The following describes two proteins that form a bound complex.

Sequence of chain A:
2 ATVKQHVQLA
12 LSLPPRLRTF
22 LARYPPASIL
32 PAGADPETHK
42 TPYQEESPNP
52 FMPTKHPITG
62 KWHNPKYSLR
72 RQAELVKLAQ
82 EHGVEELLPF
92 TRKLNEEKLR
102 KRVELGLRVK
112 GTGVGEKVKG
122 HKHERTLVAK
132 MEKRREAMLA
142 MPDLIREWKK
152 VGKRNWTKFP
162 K

Sequence of chain B:
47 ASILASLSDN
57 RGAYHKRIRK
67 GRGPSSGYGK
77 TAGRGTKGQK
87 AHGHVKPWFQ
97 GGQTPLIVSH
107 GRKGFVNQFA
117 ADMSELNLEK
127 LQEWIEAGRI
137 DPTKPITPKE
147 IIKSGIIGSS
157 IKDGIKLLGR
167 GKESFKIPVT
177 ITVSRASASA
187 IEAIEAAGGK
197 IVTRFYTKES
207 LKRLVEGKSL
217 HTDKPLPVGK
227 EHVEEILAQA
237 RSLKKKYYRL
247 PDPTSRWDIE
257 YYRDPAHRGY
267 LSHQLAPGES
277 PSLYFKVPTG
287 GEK

Residue-level contacts at the interface:
Residue G225 in chain B contacts residue E105 in chain A (closest heavy-atom distance 3.9 Å).
Residue V224 in chain B is in contact with residue R103 in chain A (closest heavy-atom distance 4.5 Å).
Residue V229 in chain B contacts residue R101 in chain A (closest heavy-atom distance 4.7 Å).
Residue V224 in chain B contacts residue V104 in chain A (closest heavy-atom distance 3.4 Å).
Residue K242 in chain B contacts residue Q81 in chain A (closest heavy-atom distance 3.5 Å).
Residue S251 in chain B interacts with residue T113 in chain A (closest heavy-atom distance 4.0 Å).
Residue R237 in chain B interacts with residue E97 in chain A (closest heavy-atom distance 3.1 Å).
Residue Y280 in chain B interacts with residue E125 in chain A (closest heavy-atom distance 4.1 Å).
Residue K241 in chain B interacts with residue Q81 in chain A (closest heavy-atom distance 4.6 Å).
Residue R252 in chain B interacts with residue V119 in chain A (closest heavy-atom distance 3.9 Å).
Residue R252 in chain B interacts with residue T113 in chain A (closest heavy-atom distance 4.0 Å).
Residue K282 in chain B contacts residue K118 in chain A (closest heavy-atom distance 4.1 Å).
Residue R245 in chain B contacts residue R103 in chain A (closest heavy-atom distance 4.0 Å).
Residue L279 in chain B contacts residue V119 in chain A (closest heavy-atom distance 3.8 Å).
Residue P223 in chain B is in contact with residue R103 in chain A (closest heavy-atom distance 4.7 Å).
Residue H228 in chain B interacts with residue V104 in chain A (closest heavy-atom distance 3.7 Å).
Residue K226 in chain B interacts with residue E105 in chain A (closest heavy-atom distance 4.3 Å).
Residue Y280 in chain B contacts residue G121 in chain A (closest heavy-atom distance 4.1 Å).
Residue P223 in chain B is in contact with residue V104 in chain A (closest heavy-atom distance 3.7 Å).
Residue I232 in chain B is in contact with residue L100 in chain A (closest heavy-atom distance 3.9 Å).
Residue L222 in chain B is in contact with residue V104 in chain A (closest heavy-atom distance 4.3 Å).
Residue R252 in chain B interacts with residue H122 in chain A (closest heavy-atom distance 3.7 Å).
Residue L233 in chain B is in contact with residue E97 in chain A (closest heavy-atom distance 3.9 Å).
Residue T250 in chain B is in contact with residue T113 in chain A (closest heavy-atom distance 2.8 Å).
Residue K242 in chain B interacts with residue N96 in chain A (closest heavy-atom distance 3.6 Å).
Residue T250 in chain B interacts with residue V110 in chain A (closest heavy-atom distance 4.0 Å).
Residue Y280 in chain B is in contact with residue R126 in chain A (closest heavy-atom distance 3.3 Å).
Residue R252 in chain B contacts residue E125 in chain A (closest heavy-atom distance 3.0 Å).
Residue L222 in chain B interacts with residue L100 in chain A (closest heavy-atom distance 4.4 Å).
Residue L222 in chain B is in contact with residue R103 in chain A (closest heavy-atom distance 4.1 Å).
Residue V224 in chain B is in contact with residue L106 in chain A (closest heavy-atom distance 4.1 Å).
Residue Y280 in chain B is in contact with residue V119 in chain A (closest heavy-atom distance 3.9 Å).
Residue G225 in chain B contacts residue V104 in chain A (closest heavy-atom distance 2.5 Å).
Residue L279 in chain B interacts with residue K118 in chain A (closest heavy-atom distance 4.8 Å).
Residue R245 in chain B is in contact with residue L100 in chain A (closest heavy-atom distance 3.5 Å).
Residue A236 in chain B interacts with residue L100 in chain A (closest heavy-atom distance 4.7 Å).
Residue F281 in chain B contacts residue L128 in chain A (closest heavy-atom distance 4.1 Å).
Residue Y244 in chain B interacts with residue K78 in chain A (closest heavy-atom distance 4.8 Å).
Residue R252 in chain B is in contact with residue G121 in chain A (closest heavy-atom distance 4.3 Å).
Residue P249 in chain B is in contact with residue L108 in chain A (closest heavy-atom distance 4.6 Å).
Residue L233 in chain B is in contact with residue L100 in chain A (closest heavy-atom distance 4.3 Å).
Residue L279 in chain B contacts residue T113 in chain A (closest heavy-atom distance 4.2 Å).
Residue L233 in chain B interacts with residue R101 in chain A (closest heavy-atom distance 3.6 Å).
Residue V229 in chain B interacts with residue V104 in chain A (closest heavy-atom distance 3.6 Å).
Residue V224 in chain B is in contact with residue V115 in chain A (closest heavy-atom distance 4.4 Å).
Residue I232 in chain B is in contact with residue V104 in chain A (closest heavy-atom distance 3.6 Å).
Residue K226 in chain B contacts residue V104 in chain A (closest heavy-atom distance 4.3 Å).
Residue V224 in chain B is in contact with residue G107 in chain A (closest heavy-atom distance 4.1 Å).
Residue Y280 in chain B is in contact with residue K120 in chain A (closest heavy-atom distance 3.3 Å).
Residue V224 in chain B contacts residue E105 in chain A (closest heavy-atom distance 4.5 Å).
Residue F281 in chain B is in contact with residue E125 in chain A (closest heavy-atom distance 3.6 Å).
Residue T250 in chain B interacts with residue L108 in chain A (closest heavy-atom distance 3.9 Å).
Residue V229 in chain B is in contact with residue E105 in chain A (closest heavy-atom distance 3.5 Å).
Residue I255 in chain B interacts with residue T113 in chain A (closest heavy-atom distance 3.5 Å).